Sequence of the second protein:
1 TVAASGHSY

Interface contacts:
Residue Y172 in the first protein is in contact with residue T1 in the second protein (closest heavy-atom distance 2.7 Å).
Residue L82 in the first protein interacts with residue Y9 in the second protein (closest heavy-atom distance 4.2 Å).
Residue I67 in the first protein contacts residue V2 in the second protein (closest heavy-atom distance 3.7 Å).
Residue K147 in the first protein is in contact with residue Y9 in the second protein (closest heavy-atom distance 3.6 Å).
Residue M46 in the first protein interacts with residue V2 in the second protein (closest heavy-atom distance 4.0 Å).
Residue I67 in the first protein is in contact with residue A3 in the second protein (closest heavy-atom distance 3.5 Å).
Residue W148 in the first protein is in contact with residue H7 in the second protein (closest heavy-atom distance 3.5 Å).
Residue Y100 in the first protein interacts with residue A3 in the second protein (closest heavy-atom distance 3.0 Å).
Residue R63 in the first protein is in contact with residue A3 in the second protein (closest heavy-atom distance 4.4 Å).
Residue M6 in the first protein contacts residue T1 in the second protein (closest heavy-atom distance 3.9 Å).
Residue Y85 in the first protein is in contact with residue Y9 in the second protein (closest heavy-atom distance 2.7 Å).
Residue T144 in the first protein is in contact with residue S8 in the second protein (closest heavy-atom distance 5.0 Å).
Residue A151 in the first protein is in contact with residue H7 in the second protein (closest heavy-atom distance 3.7 Å).
Residue T144 in the first protein is in contact with residue Y9 in the second protein (closest heavy-atom distance 3.0 Å).
Residue K147 in the first protein is in contact with residue S8 in the second protein (closest heavy-atom distance 4.4 Å).
Residue Y60 in the first protein contacts residue T1 in the second protein (closest heavy-atom distance 4.2 Å).
Residue Q97 in the first protein is in contact with residue Y9 in the second protein (closest heavy-atom distance 4.6 Å).
Residue W157 in the first protein contacts residue A3 in the second protein (closest heavy-atom distance 3.9 Å).
Residue T74 in the first protein interacts with residue G6 in the second protein (closest heavy-atom distance 3.8 Å).
Residue E77 in the first protein contacts residue S8 in the second protein (closest heavy-atom distance 3.2 Å).
Residue R63 in the first protein is in contact with residue A4 in the second protein (closest heavy-atom distance 4.0 Å).
Residue R98 in the first protein contacts residue Y9 in the second protein (closest heavy-atom distance 3.4 Å).
Residue Y160 in the first protein interacts with residue T1 in the second protein (closest heavy-atom distance 2.6 Å).
Residue Y160 in the first protein is in contact with residue A3 in the second protein (closest heavy-atom distance 3.8 Å).
Residue F34 in the first protein is in contact with residue T1 in the second protein (closest heavy-atom distance 4.9 Å).
Residue L164 in the first protein is in contact with residue T1 in the second protein (closest heavy-atom distance 4.2 Å).
Residue I67 in the first protein interacts with residue S5 in the second protein (closest heavy-atom distance 3.0 Å).
Residue K147 in the first protein is in contact with residue H7 in the second protein (closest heavy-atom distance 4.0 Å).
Residue Y75 in the first protein interacts with residue Y9 in the second protein (closest heavy-atom distance 3.7 Å).
Residue Y10 in the first protein interacts with residue V2 in the second protein (closest heavy-atom distance 3.4 Å).
Residue E153 in the first protein contacts residue G6 in the second protein (closest heavy-atom distance 3.5 Å).
Residue Y100 in the first protein is in contact with residue V2 in the second protein (closest heavy-atom distance 3.4 Å).
Residue Y10 in the first protein contacts residue A3 in the second protein (closest heavy-atom distance 4.6 Å).
Residue W148 in the first protein contacts residue Y9 in the second protein (closest heavy-atom distance 3.8 Å).
Residue T74 in the first protein interacts with residue S8 in the second protein (closest heavy-atom distance 3.8 Å).
Residue N81 in the first protein is in contact with residue Y9 in the second protein (closest heavy-atom distance 2.8 Å).
Residue L96 in the first protein interacts with residue Y9 in the second protein (closest heavy-atom distance 3.9 Å).
Residue W148 in the first protein contacts residue S8 in the second protein (closest heavy-atom distance 3.2 Å).
Residue I125 in the first protein is in contact with residue Y9 in the second protein (closest heavy-atom distance 4.4 Å).
Residue R63 in the first protein interacts with residue T1 in the second protein (closest heavy-atom distance 2.9 Å).
Residue Y160 in the first protein is in contact with residue V2 in the second protein (closest heavy-atom distance 3.9 Å).
Residue T70 in the first protein interacts with residue S5 in the second protein (closest heavy-atom distance 3.7 Å).
Residue N71 in the first protein interacts with residue G6 in the second protein (closest heavy-atom distance 4.6 Å).
Residue S78 in the first protein contacts residue S8 in the second protein (closest heavy-atom distance 3.4 Å).
Residue E153 in the first protein contacts residue H7 in the second protein (closest heavy-atom distance 2.7 Å).
Residue N71 in the first protein interacts with residue S5 in the second protein (closest heavy-atom distance 2.6 Å).
Residue Y8 in the first protein interacts with residue T1 in the second protein (closest heavy-atom distance 3.0 Å).
Residue Y8 in the first protein contacts residue V2 in the second protein (closest heavy-atom distance 3.5 Å).
Residue S78 in the first protein interacts with residue Y9 in the second protein (closest heavy-atom distance 2.8 Å).
Residue N71 in the first protein interacts with residue A3 in the second protein (closest heavy-atom distance 4.8 Å).
Residue E64 in the first protein is in contact with residue V2 in the second protein (closest heavy-atom distance 3.0 Å).
Residue W168 in the first protein is in contact with residue T1 in the second protein (closest heavy-atom distance 3.7 Å).
Residue I67 in the first protein is in contact with residue A4 in the second protein (closest heavy-atom distance 4.2 Å).
Residue N81 in the first protein interacts with residue S8 in the second protein (closest heavy-atom distance 3.4 Å).
Residue R63 in the first protein interacts with residue V2 in the second protein (closest heavy-atom distance 3.0 Å).
Residue Y124 in the first protein interacts with residue Y9 in the second protein (closest heavy-atom distance 3.8 Å).
Residue E64 in the first protein contacts residue T1 in the second protein (closest heavy-atom distance 2.7 Å).
Residue T74 in the first protein interacts with residue H7 in the second protein (closest heavy-atom distance 4.4 Å).
Residue Y100 in the first protein is in contact with residue T1 in the second protein (closest heavy-atom distance 5.0 Å).
Residue S117 in the first protein interacts with residue Y9 in the second protein (closest heavy-atom distance 2.6 Å).

These two protein chains interact to form a complex.

Sequence of the first protein:
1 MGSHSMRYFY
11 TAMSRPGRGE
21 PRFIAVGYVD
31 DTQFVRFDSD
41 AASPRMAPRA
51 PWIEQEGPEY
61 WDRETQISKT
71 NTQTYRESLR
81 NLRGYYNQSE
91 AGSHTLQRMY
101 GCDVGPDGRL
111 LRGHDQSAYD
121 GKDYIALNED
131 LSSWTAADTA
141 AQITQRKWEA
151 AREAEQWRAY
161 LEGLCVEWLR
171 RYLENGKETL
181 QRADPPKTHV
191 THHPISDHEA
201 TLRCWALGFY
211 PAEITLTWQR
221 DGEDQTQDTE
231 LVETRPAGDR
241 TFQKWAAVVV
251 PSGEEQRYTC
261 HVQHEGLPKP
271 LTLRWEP